Sequence of protein 1:
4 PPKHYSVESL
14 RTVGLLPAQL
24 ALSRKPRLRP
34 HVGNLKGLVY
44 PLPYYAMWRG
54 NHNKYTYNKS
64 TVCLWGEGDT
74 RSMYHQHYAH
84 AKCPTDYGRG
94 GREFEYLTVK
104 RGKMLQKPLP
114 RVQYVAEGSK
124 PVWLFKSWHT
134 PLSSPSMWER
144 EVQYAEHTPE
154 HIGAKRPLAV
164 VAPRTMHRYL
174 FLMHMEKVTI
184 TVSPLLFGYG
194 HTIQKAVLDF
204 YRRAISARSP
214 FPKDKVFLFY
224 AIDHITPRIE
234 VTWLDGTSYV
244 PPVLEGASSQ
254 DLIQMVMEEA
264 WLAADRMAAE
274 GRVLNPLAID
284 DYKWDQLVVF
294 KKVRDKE

Sequence of protein 2:
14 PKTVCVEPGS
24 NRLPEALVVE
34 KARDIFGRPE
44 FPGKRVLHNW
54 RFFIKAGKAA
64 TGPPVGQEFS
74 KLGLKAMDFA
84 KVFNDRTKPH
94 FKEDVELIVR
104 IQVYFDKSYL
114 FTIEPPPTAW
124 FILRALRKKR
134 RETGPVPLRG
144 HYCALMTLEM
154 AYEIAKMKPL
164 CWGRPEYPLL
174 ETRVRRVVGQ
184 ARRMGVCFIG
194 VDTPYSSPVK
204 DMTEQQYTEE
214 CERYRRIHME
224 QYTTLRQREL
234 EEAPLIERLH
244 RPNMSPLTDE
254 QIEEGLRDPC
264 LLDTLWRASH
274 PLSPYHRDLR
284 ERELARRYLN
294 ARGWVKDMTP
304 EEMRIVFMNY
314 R

This data describes a binding interaction between two proteins.

Interface contacts:
Residue L282 in protein 2 contacts residue Y192 in protein 1 (closest heavy-atom distance 4.9 Å).
Residue H279 in protein 2 interacts with residue H194 in protein 1 (closest heavy-atom distance 4.8 Å).
Residue L268 in protein 2 interacts with residue L189 in protein 1 (closest heavy-atom distance 3.9 Å).
Residue L268 in protein 2 interacts with residue P187 in protein 1 (closest heavy-atom distance 3.4 Å).
Residue S272 in protein 2 is in contact with residue Q197 in protein 1 (closest heavy-atom distance 4.7 Å).
Residue L264 in protein 2 is in contact with residue P187 in protein 1 (closest heavy-atom distance 4.9 Å).
Residue A271 in protein 2 is in contact with residue L189 in protein 1 (closest heavy-atom distance 3.7 Å).
Residue L264 in protein 2 is in contact with residue Y223 in protein 1 (closest heavy-atom distance 3.7 Å).
Residue L265 in protein 2 contacts residue Y204 in protein 1 (closest heavy-atom distance 3.5 Å).
Residue L242 in protein 2 contacts residue L189 in protein 1 (closest heavy-atom distance 3.7 Å).
Residue L259 in protein 2 interacts with residue P187 in protein 1 (closest heavy-atom distance 3.7 Å).
Residue L268 in protein 2 interacts with residue L188 in protein 1 (closest heavy-atom distance 4.8 Å).
Residue K47 in protein 2 contacts residue R205 in protein 1 (closest heavy-atom distance 3.9 Å).
Residue L268 in protein 2 is in contact with residue S186 in protein 1 (closest heavy-atom distance 4.2 Å).
Residue I255 in protein 2 is in contact with residue I225 in protein 1 (closest heavy-atom distance 3.9 Å).
Residue W269 in protein 2 contacts residue D202 in protein 1 (closest heavy-atom distance 2.7 Å).
Residue W269 in protein 2 contacts residue R205 in protein 1 (closest heavy-atom distance 3.3 Å).
Residue Y278 in protein 2 is in contact with residue G191 in protein 1 (closest heavy-atom distance 4.0 Å).
Residue L265 in protein 2 contacts residue Y223 in protein 1 (closest heavy-atom distance 3.9 Å).
Residue P274 in protein 2 interacts with residue K198 in protein 1 (closest heavy-atom distance 4.2 Å).
Residue L282 in protein 2 contacts residue G191 in protein 1 (closest heavy-atom distance 3.3 Å).
Residue H273 in protein 2 is in contact with residue K198 in protein 1 (closest heavy-atom distance 4.1 Å).
Residue L238 in protein 2 interacts with residue P187 in protein 1 (closest heavy-atom distance 4.6 Å).
Residue S272 in protein 2 contacts residue K198 in protein 1 (closest heavy-atom distance 3.2 Å).
Residue R48 in protein 2 interacts with residue R205 in protein 1 (closest heavy-atom distance 3.6 Å).
Residue D266 in protein 2 contacts residue R205 in protein 1 (closest heavy-atom distance 4.6 Å).
Residue S272 in protein 2 contacts residue L189 in protein 1 (closest heavy-atom distance 3.6 Å).
Residue L268 in protein 2 interacts with residue Y223 in protein 1 (closest heavy-atom distance 4.3 Å).
Residue S272 in protein 2 is in contact with residue L201 in protein 1 (closest heavy-atom distance 3.4 Å).
Residue L265 in protein 2 contacts residue L201 in protein 1 (closest heavy-atom distance 4.7 Å).
Residue Y278 in protein 2 is in contact with residue F190 in protein 1 (closest heavy-atom distance 3.3 Å).
Residue W269 in protein 2 interacts with residue K198 in protein 1 (closest heavy-atom distance 4.4 Å).
Residue H279 in protein 2 interacts with residue G193 in protein 1 (closest heavy-atom distance 3.6 Å).
Residue W269 in protein 2 contacts residue L201 in protein 1 (closest heavy-atom distance 4.0 Å).
Residue G46 in protein 2 interacts with residue R205 in protein 1 (closest heavy-atom distance 2.9 Å).
Residue L268 in protein 2 interacts with residue L201 in protein 1 (closest heavy-atom distance 3.7 Å).
Residue L259 in protein 2 is in contact with residue Y223 in protein 1 (closest heavy-atom distance 4.5 Å).
Residue L265 in protein 2 interacts with residue L221 in protein 1 (closest heavy-atom distance 3.8 Å).
Residue Y278 in protein 2 is in contact with residue L189 in protein 1 (closest heavy-atom distance 3.5 Å).